Sequence of protein 2:
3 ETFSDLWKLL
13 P

This data describes a binding interaction between two proteins.

Sequence of protein 1:
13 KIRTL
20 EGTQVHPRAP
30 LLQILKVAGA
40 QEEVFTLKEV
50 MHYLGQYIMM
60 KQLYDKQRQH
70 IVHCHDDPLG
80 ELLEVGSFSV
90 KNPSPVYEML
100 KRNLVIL

Contacts between the two chains:
Residue I57 in protein 1 interacts with residue F5 in protein 2 (closest heavy-atom distance 3.5 Å).
Residue V89 in protein 1 is in contact with residue L12 in protein 2 (closest heavy-atom distance 3.6 Å).
Residue G54 in protein 1 contacts residue W9 in protein 2 (closest heavy-atom distance 3.5 Å).
Residue V89 in protein 1 contacts residue W9 in protein 2 (closest heavy-atom distance 4.0 Å).
Residue L53 in protein 1 is in contact with residue W9 in protein 2 (closest heavy-atom distance 3.5 Å).
Residue K90 in protein 1 is in contact with residue L8 in protein 2 (closest heavy-atom distance 4.5 Å).
Residue V95 in protein 1 interacts with residue W9 in protein 2 (closest heavy-atom distance 4.7 Å).
Residue P92 in protein 1 is in contact with residue L12 in protein 2 (closest heavy-atom distance 4.1 Å).
Residue Y96 in protein 1 interacts with residue L12 in protein 2 (closest heavy-atom distance 3.7 Å).
Residue H69 in protein 1 is in contact with residue L8 in protein 2 (closest heavy-atom distance 3.5 Å).
Residue F87 in protein 1 is in contact with residue W9 in protein 2 (closest heavy-atom distance 4.2 Å).
Residue Q68 in protein 1 is in contact with residue E3 in protein 2 (closest heavy-atom distance 3.7 Å).
Residue Y96 in protein 1 is in contact with residue P13 in protein 2 (closest heavy-atom distance 3.0 Å).
Residue Q68 in protein 1 interacts with residue L8 in protein 2 (closest heavy-atom distance 3.6 Å).
Residue Q68 in protein 1 interacts with residue F5 in protein 2 (closest heavy-atom distance 2.8 Å).
Residue M58 in protein 1 contacts residue F5 in protein 2 (closest heavy-atom distance 3.7 Å).
Residue V71 in protein 1 contacts residue F5 in protein 2 (closest heavy-atom distance 3.9 Å).
Residue M58 in protein 1 interacts with residue S6 in protein 2 (closest heavy-atom distance 4.0 Å).
Residue I57 in protein 1 interacts with residue W9 in protein 2 (closest heavy-atom distance 4.0 Å).
Residue H51 in protein 1 is in contact with residue W9 in protein 2 (closest heavy-atom distance 4.7 Å).
Residue M50 in protein 1 is in contact with residue P13 in protein 2 (closest heavy-atom distance 4.8 Å).
Residue Q68 in protein 1 interacts with residue T4 in protein 2 (closest heavy-atom distance 3.2 Å).
Residue G54 in protein 1 is in contact with residue F5 in protein 2 (closest heavy-atom distance 3.4 Å).
Residue M50 in protein 1 contacts residue L12 in protein 2 (closest heavy-atom distance 3.9 Å).
Residue M50 in protein 1 interacts with residue W9 in protein 2 (closest heavy-atom distance 3.0 Å).
Residue V89 in protein 1 is in contact with residue L8 in protein 2 (closest heavy-atom distance 3.6 Å).
Residue V89 in protein 1 contacts residue F5 in protein 2 (closest heavy-atom distance 4.0 Å).
Residue Y63 in protein 1 interacts with residue F5 in protein 2 (closest heavy-atom distance 3.6 Å).